Sequence of chain A:
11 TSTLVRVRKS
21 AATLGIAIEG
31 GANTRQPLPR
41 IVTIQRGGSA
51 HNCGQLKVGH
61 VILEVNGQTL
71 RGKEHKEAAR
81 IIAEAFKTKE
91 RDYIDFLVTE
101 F

Sequence of chain B:
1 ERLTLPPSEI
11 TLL

Interface contacts:
Residue V58 in chain A contacts residue L3 in chain B (closest heavy-atom distance 3.4 Å).
Residue V42 in chain A is in contact with residue L3 in chain B (closest heavy-atom distance 4.2 Å).
Residue G59 in chain A is in contact with residue L5 in chain B (closest heavy-atom distance 3.8 Å).
Residue V42 in chain A is in contact with residue T4 in chain B (closest heavy-atom distance 3.1 Å).
Residue V58 in chain A contacts residue T4 in chain B (closest heavy-atom distance 3.9 Å).
Residue H51 in chain A is in contact with residue E1 in chain B (closest heavy-atom distance 3.3 Å).
Residue R35 in chain A contacts residue I10 in chain B (closest heavy-atom distance 3.4 Å).
Residue V58 in chain A is in contact with residue R2 in chain B (closest heavy-atom distance 3.6 Å).
Residue H51 in chain A is in contact with residue L3 in chain B (closest heavy-atom distance 3.5 Å).
Residue T43 in chain A is in contact with residue L3 in chain B (closest heavy-atom distance 3.3 Å).
Residue R46 in chain A is in contact with residue L3 in chain B (closest heavy-atom distance 3.6 Å).
Residue V42 in chain A is in contact with residue L5 in chain B (closest heavy-atom distance 3.2 Å).
Residue R46 in chain A interacts with residue E1 in chain B (closest heavy-atom distance 3.6 Å).
Residue V58 in chain A contacts residue L5 in chain B (closest heavy-atom distance 3.8 Å).
Residue T43 in chain A interacts with residue T4 in chain B (closest heavy-atom distance 3.2 Å).
Residue I44 in chain A interacts with residue L3 in chain B (closest heavy-atom distance 2.9 Å).
Residue I41 in chain A is in contact with residue L5 in chain B (closest heavy-atom distance 4.8 Å).

The following describes two proteins that form a bound complex.